Interface contacts:
Residue Q501 in protein 1 contacts residue V315 in protein 2 (closest heavy-atom distance 3.3 Å).
Residue D500 in protein 1 is in contact with residue L316 in protein 2 (closest heavy-atom distance 4.2 Å).
Residue N499 in protein 1 is in contact with residue R325 in protein 2 (closest heavy-atom distance 3.6 Å).
Residue Q501 in protein 1 contacts residue A314 in protein 2 (closest heavy-atom distance 3.5 Å).
Residue Q501 in protein 1 contacts residue T313 in protein 2 (closest heavy-atom distance 4.1 Å).
Residue V502 in protein 1 interacts with residue T313 in protein 2 (closest heavy-atom distance 3.5 Å).
Residue A503 in protein 1 interacts with residue A314 in protein 2 (closest heavy-atom distance 3.9 Å).
Residue V502 in protein 1 contacts residue V315 in protein 2 (closest heavy-atom distance 4.6 Å).
Residue Q501 in protein 1 contacts residue L316 in protein 2 (closest heavy-atom distance 4.3 Å).
Residue A515 in protein 1 is in contact with residue A314 in protein 2 (closest heavy-atom distance 4.0 Å).
Residue N499 in protein 1 interacts with residue E321 in protein 2 (closest heavy-atom distance 4.5 Å).
Residue V502 in protein 1 contacts residue A314 in protein 2 (closest heavy-atom distance 4.8 Å).
Residue D500 in protein 1 contacts residue V315 in protein 2 (closest heavy-atom distance 3.1 Å).

This data describes a binding interaction between two proteins.

Sequence of protein 2:
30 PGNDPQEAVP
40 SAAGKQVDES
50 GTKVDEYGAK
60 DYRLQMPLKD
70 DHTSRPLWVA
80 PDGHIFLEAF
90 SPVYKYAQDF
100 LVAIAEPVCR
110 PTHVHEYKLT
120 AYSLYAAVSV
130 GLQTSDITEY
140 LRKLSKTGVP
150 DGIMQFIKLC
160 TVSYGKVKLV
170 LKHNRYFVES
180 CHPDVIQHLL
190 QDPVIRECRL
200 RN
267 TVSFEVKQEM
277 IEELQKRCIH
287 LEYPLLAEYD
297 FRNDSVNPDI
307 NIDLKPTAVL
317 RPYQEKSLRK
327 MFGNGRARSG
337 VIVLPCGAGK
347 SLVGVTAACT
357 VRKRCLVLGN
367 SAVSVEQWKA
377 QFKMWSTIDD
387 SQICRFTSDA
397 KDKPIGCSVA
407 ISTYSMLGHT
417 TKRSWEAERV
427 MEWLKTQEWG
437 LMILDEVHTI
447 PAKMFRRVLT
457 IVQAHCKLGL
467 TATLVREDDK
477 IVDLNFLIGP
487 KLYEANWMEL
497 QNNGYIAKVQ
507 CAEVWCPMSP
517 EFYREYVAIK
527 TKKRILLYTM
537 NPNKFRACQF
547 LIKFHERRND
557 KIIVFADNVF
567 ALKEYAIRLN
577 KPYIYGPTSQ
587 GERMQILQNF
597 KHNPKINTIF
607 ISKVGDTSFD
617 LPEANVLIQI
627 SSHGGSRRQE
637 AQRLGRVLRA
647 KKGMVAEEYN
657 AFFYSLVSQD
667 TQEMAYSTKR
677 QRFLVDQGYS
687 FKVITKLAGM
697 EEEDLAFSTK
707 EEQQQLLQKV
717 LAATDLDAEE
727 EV

Sequence of protein 1:
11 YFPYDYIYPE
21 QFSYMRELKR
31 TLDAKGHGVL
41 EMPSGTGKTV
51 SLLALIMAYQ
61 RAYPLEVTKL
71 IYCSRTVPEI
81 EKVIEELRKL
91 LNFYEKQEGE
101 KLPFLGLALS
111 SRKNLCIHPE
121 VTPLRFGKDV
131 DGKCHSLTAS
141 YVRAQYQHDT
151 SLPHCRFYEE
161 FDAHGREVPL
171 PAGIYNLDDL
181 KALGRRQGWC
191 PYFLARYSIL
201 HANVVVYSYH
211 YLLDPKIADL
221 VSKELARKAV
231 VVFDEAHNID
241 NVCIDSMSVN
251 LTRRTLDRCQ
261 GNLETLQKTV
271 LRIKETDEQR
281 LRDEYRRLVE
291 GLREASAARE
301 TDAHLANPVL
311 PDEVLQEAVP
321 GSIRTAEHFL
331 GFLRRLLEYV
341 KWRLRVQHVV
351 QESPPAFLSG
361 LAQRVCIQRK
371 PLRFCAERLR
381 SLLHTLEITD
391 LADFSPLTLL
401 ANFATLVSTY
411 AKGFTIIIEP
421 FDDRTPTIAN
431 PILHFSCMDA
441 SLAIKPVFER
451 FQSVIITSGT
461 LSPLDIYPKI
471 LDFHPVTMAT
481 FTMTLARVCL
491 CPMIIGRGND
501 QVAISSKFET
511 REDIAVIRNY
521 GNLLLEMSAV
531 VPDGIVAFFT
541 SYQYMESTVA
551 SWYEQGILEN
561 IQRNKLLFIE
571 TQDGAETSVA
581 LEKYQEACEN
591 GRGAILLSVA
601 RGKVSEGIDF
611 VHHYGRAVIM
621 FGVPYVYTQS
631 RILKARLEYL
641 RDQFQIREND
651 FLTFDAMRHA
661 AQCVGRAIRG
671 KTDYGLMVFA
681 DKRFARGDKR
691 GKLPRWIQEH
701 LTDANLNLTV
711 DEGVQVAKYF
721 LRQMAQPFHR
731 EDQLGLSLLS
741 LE